Sequence of chain B:
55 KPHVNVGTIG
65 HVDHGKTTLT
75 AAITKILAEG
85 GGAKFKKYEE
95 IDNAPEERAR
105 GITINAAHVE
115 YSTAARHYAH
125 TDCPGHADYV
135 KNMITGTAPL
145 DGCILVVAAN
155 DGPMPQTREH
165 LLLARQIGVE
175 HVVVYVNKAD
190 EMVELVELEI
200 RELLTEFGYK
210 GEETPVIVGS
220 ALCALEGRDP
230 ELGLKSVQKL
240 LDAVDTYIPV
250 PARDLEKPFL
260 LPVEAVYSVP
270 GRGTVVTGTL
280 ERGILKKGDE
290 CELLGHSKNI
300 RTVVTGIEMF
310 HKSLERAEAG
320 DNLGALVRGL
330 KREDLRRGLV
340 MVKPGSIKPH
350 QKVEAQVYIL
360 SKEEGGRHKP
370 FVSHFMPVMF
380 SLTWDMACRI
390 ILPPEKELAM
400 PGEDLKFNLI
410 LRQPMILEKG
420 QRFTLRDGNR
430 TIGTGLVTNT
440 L

This data describes a binding interaction between two proteins.

Contacts between the two chains:
Residue P269 in chain B interacts with residue L89 in chain A (closest heavy-atom distance 4.7 Å).
Residue V268 in chain B contacts residue L89 in chain A (closest heavy-atom distance 4.7 Å).
Residue G328 in chain B is in contact with residue Y85 in chain A (closest heavy-atom distance 4.9 Å).
Residue G270 in chain B is in contact with residue A121 in chain A (closest heavy-atom distance 3.1 Å).
Residue G328 in chain B interacts with residue L89 in chain A (closest heavy-atom distance 4.3 Å).
Residue G270 in chain B is in contact with residue L89 in chain A (closest heavy-atom distance 3.5 Å).
Residue R327 in chain B interacts with residue E125 in chain A (closest heavy-atom distance 3.5 Å).
Residue R327 in chain B contacts residue L89 in chain A (closest heavy-atom distance 4.0 Å).
Residue R271 in chain B is in contact with residue A121 in chain A (closest heavy-atom distance 3.6 Å).
Residue P269 in chain B interacts with residue E117 in chain A (closest heavy-atom distance 3.4 Å).
Residue R271 in chain B interacts with residue V86 in chain A (closest heavy-atom distance 4.8 Å).
Residue R327 in chain B contacts residue Y85 in chain A (closest heavy-atom distance 3.4 Å).
Residue V268 in chain B interacts with residue E117 in chain A (closest heavy-atom distance 3.4 Å).
Residue P269 in chain B is in contact with residue Y90 in chain A (closest heavy-atom distance 3.7 Å).
Residue R327 in chain B interacts with residue R82 in chain A (closest heavy-atom distance 4.8 Å).
Residue G270 in chain B is in contact with residue V86 in chain A (closest heavy-atom distance 3.3 Å).
Residue R271 in chain B interacts with residue D124 in chain A (closest heavy-atom distance 3.6 Å).
Residue R327 in chain B contacts residue V86 in chain A (closest heavy-atom distance 3.8 Å).
Residue R271 in chain B interacts with residue L89 in chain A (closest heavy-atom distance 3.7 Å).
Residue P269 in chain B contacts residue A121 in chain A (closest heavy-atom distance 4.7 Å).
Residue R271 in chain B interacts with residue E125 in chain A (closest heavy-atom distance 3.2 Å).
Residue G270 in chain B is in contact with residue Y90 in chain A (closest heavy-atom distance 4.4 Å).
Residue G272 in chain B contacts residue L89 in chain A (closest heavy-atom distance 3.8 Å).

Sequence of chain A:
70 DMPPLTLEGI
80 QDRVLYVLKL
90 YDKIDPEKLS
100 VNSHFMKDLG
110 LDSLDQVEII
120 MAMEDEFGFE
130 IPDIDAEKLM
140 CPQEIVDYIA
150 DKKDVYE